These two protein chains interact to form a complex.

Residue-level contacts at the interface:
Residue T73 in chain A interacts with residue S6 in chain B (closest heavy-atom distance 3.1 Å).
Residue L156 in chain A interacts with residue F3 in chain B (closest heavy-atom distance 3.9 Å).
Residue Y171 in chain A contacts residue L1 in chain B (closest heavy-atom distance 2.7 Å).
Residue Y99 in chain A interacts with residue P2 in chain B (closest heavy-atom distance 3.3 Å).
Residue K146 in chain A is in contact with residue M9 in chain B (closest heavy-atom distance 2.9 Å).
Residue N63 in chain A is in contact with residue L1 in chain B (closest heavy-atom distance 3.8 Å).
Residue V152 in chain A contacts residue T7 in chain B (closest heavy-atom distance 3.3 Å).
Residue R62 in chain A contacts residue L1 in chain B (closest heavy-atom distance 4.5 Å).
Residue N80 in chain A is in contact with residue M9 in chain B (closest heavy-atom distance 3.0 Å).
Residue S77 in chain A interacts with residue T7 in chain B (closest heavy-atom distance 4.4 Å).
Residue R97 in chain A is in contact with residue K5 in chain B (closest heavy-atom distance 4.9 Å).
Residue I66 in chain A contacts residue P2 in chain B (closest heavy-atom distance 4.0 Å).
Residue R97 in chain A contacts residue F3 in chain B (closest heavy-atom distance 3.6 Å).
Residue Y74 in chain A is in contact with residue M9 in chain B (closest heavy-atom distance 4.3 Å).
Residue A150 in chain A contacts residue T7 in chain B (closest heavy-atom distance 4.2 Å).
Residue Y84 in chain A is in contact with residue M9 in chain B (closest heavy-atom distance 2.8 Å).
Residue W167 in chain A is in contact with residue L1 in chain B (closest heavy-atom distance 3.4 Å).
Residue N70 in chain A is in contact with residue S6 in chain B (closest heavy-atom distance 3.4 Å).
Residue Y99 in chain A interacts with residue F3 in chain B (closest heavy-atom distance 3.1 Å).
Residue L163 in chain A interacts with residue L1 in chain B (closest heavy-atom distance 4.6 Å).
Residue I66 in chain A interacts with residue D4 in chain B (closest heavy-atom distance 3.8 Å).
Residue K146 in chain A is in contact with residue T7 in chain B (closest heavy-atom distance 4.8 Å).
Residue Y159 in chain A contacts residue F3 in chain B (closest heavy-atom distance 3.5 Å).
Residue I95 in chain A is in contact with residue M9 in chain B (closest heavy-atom distance 4.1 Å).
Residue Y7 in chain A contacts residue P2 in chain B (closest heavy-atom distance 3.4 Å).
Residue Y159 in chain A interacts with residue P2 in chain B (closest heavy-atom distance 3.6 Å).
Residue W147 in chain A is in contact with residue T7 in chain B (closest heavy-atom distance 3.2 Å).
Residue I142 in chain A is in contact with residue M9 in chain B (closest heavy-atom distance 4.7 Å).
Residue T69 in chain A interacts with residue S6 in chain B (closest heavy-atom distance 3.3 Å).
Residue S77 in chain A is in contact with residue M9 in chain B (closest heavy-atom distance 3.0 Å).
Residue F33 in chain A is in contact with residue L1 in chain B (closest heavy-atom distance 4.9 Å).
Residue K146 in chain A is in contact with residue I8 in chain B (closest heavy-atom distance 4.0 Å).
Residue T73 in chain A interacts with residue I8 in chain B (closest heavy-atom distance 3.5 Å).
Residue Q155 in chain A contacts residue F3 in chain B (closest heavy-atom distance 3.6 Å).
Residue F67 in chain A contacts residue P2 in chain B (closest heavy-atom distance 3.8 Å).
Residue N70 in chain A is in contact with residue F3 in chain B (closest heavy-atom distance 4.7 Å).
Residue Y9 in chain A contacts residue P2 in chain B (closest heavy-atom distance 3.9 Å).
Residue S77 in chain A contacts residue I8 in chain B (closest heavy-atom distance 3.6 Å).
Residue T73 in chain A contacts residue T7 in chain B (closest heavy-atom distance 3.6 Å).
Residue M5 in chain A contacts residue L1 in chain B (closest heavy-atom distance 3.7 Å).
Residue Y7 in chain A is in contact with residue L1 in chain B (closest heavy-atom distance 3.1 Å).
Residue Q155 in chain A interacts with residue K5 in chain B (closest heavy-atom distance 3.7 Å).
Residue I124 in chain A interacts with residue M9 in chain B (closest heavy-atom distance 4.9 Å).
Residue I66 in chain A interacts with residue F3 in chain B (closest heavy-atom distance 3.4 Å).
Residue T143 in chain A is in contact with residue M9 in chain B (closest heavy-atom distance 2.6 Å).
Residue Y9 in chain A is in contact with residue F3 in chain B (closest heavy-atom distance 4.4 Å).
Residue Y123 in chain A contacts residue M9 in chain B (closest heavy-atom distance 3.5 Å).
Residue Y159 in chain A interacts with residue L1 in chain B (closest heavy-atom distance 2.5 Å).
Residue L81 in chain A is in contact with residue M9 in chain B (closest heavy-atom distance 3.9 Å).
Residue Y59 in chain A contacts residue L1 in chain B (closest heavy-atom distance 4.2 Å).
Residue N80 in chain A interacts with residue I8 in chain B (closest heavy-atom distance 3.2 Å).
Residue V152 in chain A is in contact with residue F3 in chain B (closest heavy-atom distance 4.8 Å).
Residue W147 in chain A contacts residue M9 in chain B (closest heavy-atom distance 3.5 Å).
Residue R62 in chain A interacts with residue D4 in chain B (closest heavy-atom distance 3.2 Å).
Residue W147 in chain A interacts with residue I8 in chain B (closest heavy-atom distance 3.5 Å).
Residue E76 in chain A is in contact with residue I8 in chain B (closest heavy-atom distance 3.9 Å).
Residue N63 in chain A contacts residue P2 in chain B (closest heavy-atom distance 3.2 Å).
Residue S116 in chain A interacts with residue M9 in chain B (closest heavy-atom distance 4.5 Å).

Sequence of chain B:
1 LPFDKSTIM

Sequence of chain A:
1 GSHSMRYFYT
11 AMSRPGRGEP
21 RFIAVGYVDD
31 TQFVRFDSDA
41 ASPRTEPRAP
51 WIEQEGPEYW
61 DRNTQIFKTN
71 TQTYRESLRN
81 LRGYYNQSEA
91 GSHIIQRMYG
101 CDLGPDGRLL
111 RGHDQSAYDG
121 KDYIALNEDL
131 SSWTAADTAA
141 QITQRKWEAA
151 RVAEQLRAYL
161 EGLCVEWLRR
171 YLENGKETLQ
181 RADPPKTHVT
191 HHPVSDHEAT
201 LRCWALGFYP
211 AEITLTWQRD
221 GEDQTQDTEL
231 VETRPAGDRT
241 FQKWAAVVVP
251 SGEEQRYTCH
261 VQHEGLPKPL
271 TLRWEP